This data describes a binding interaction between two proteins.

Sequence of the first protein:
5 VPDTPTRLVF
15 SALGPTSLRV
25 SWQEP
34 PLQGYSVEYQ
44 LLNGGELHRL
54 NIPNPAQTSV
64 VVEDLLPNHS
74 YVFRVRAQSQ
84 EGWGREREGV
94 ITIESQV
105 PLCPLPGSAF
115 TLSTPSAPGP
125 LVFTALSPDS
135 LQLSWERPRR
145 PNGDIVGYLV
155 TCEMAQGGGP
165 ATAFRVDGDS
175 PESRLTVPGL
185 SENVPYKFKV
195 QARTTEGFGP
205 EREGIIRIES

Sequence of the second protein:
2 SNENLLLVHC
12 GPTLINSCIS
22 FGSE

Contacts between the two chains:
Residue I210 in the first protein interacts with residue N5 in the second protein (closest heavy-atom distance 3.2 Å).
Residue R206 in the first protein contacts residue C19 in the second protein (closest heavy-atom distance 3.2 Å).
Residue L12 in the first protein is in contact with residue S21 in the second protein (closest heavy-atom distance 3.3 Å).
Residue T115 in the first protein contacts residue L15 in the second protein (closest heavy-atom distance 3.6 Å).
Residue F14 in the first protein interacts with residue F22 in the second protein (closest heavy-atom distance 3.5 Å).
Residue F127 in the first protein contacts residue I16 in the second protein (closest heavy-atom distance 3.5 Å).
Residue E213 in the first protein is in contact with residue L8 in the second protein (closest heavy-atom distance 3.6 Å).
Residue A129 in the first protein contacts residue H10 in the second protein (closest heavy-atom distance 3.6 Å).
Residue F14 in the first protein interacts with residue C19 in the second protein (closest heavy-atom distance 3.1 Å).
Residue V126 in the first protein is in contact with residue P13 in the second protein (closest heavy-atom distance 3.5 Å).
Residue F14 in the first protein is in contact with residue I20 in the second protein (closest heavy-atom distance 2.8 Å).
Residue E207 in the first protein is in contact with residue C19 in the second protein (closest heavy-atom distance 2.9 Å).
Residue R11 in the first protein contacts residue S21 in the second protein (closest heavy-atom distance 3.4 Å).
Residue F127 in the first protein is in contact with residue L7 in the second protein (closest heavy-atom distance 3.5 Å).
Residue R11 in the first protein interacts with residue E25 in the second protein (closest heavy-atom distance 3.5 Å).
Residue G111 in the first protein is in contact with residue N17 in the second protein (closest heavy-atom distance 3.0 Å).
Residue F127 in the first protein interacts with residue T14 in the second protein (closest heavy-atom distance 2.7 Å).
Residue F114 in the first protein interacts with residue N17 in the second protein (closest heavy-atom distance 3.2 Å).
Residue C107 in the first protein contacts residue C11 in the second protein (closest heavy-atom distance 2.0 Å).
Residue C107 in the first protein interacts with residue P13 in the second protein (closest heavy-atom distance 3.2 Å).
Residue A129 in the first protein is in contact with residue V9 in the second protein (closest heavy-atom distance 3.7 Å).
Residue E205 in the first protein is in contact with residue I20 in the second protein (closest heavy-atom distance 3.2 Å).
Residue I212 in the first protein interacts with residue L7 in the second protein (closest heavy-atom distance 3.6 Å).
Residue E205 in the first protein interacts with residue S21 in the second protein (closest heavy-atom distance 2.9 Å).
Residue R206 in the first protein is in contact with residue I20 in the second protein (closest heavy-atom distance 3.5 Å).
Residue E207 in the first protein contacts residue S21 in the second protein (closest heavy-atom distance 3.1 Å).
Residue L109 in the first protein contacts residue L15 in the second protein (closest heavy-atom distance 3.3 Å).
Residue E213 in the first protein contacts residue L6 in the second protein (closest heavy-atom distance 3.4 Å).
Residue R211 in the first protein contacts residue L7 in the second protein (closest heavy-atom distance 2.8 Å).
Residue T10 in the first protein interacts with residue G23 in the second protein (closest heavy-atom distance 3.6 Å).
Residue T128 in the first protein interacts with residue P13 in the second protein (closest heavy-atom distance 3.3 Å).
Residue S112 in the first protein is in contact with residue L15 in the second protein (closest heavy-atom distance 3.2 Å).
Residue Q27 in the first protein interacts with residue E25 in the second protein (closest heavy-atom distance 3.7 Å).
Residue R11 in the first protein interacts with residue S24 in the second protein (closest heavy-atom distance 3.6 Å).
Residue P189 in the first protein contacts residue E4 in the second protein (closest heavy-atom distance 3.6 Å).
Residue V13 in the first protein is in contact with residue I20 in the second protein (closest heavy-atom distance 3.4 Å).
Residue E205 in the first protein contacts residue C19 in the second protein (closest heavy-atom distance 3.7 Å).
Residue E213 in the first protein interacts with residue V9 in the second protein (closest heavy-atom distance 3.2 Å).
Residue P204 in the first protein is in contact with residue S21 in the second protein (closest heavy-atom distance 3.5 Å).
Residue C107 in the first protein contacts residue T14 in the second protein (closest heavy-atom distance 3.2 Å).
Residue L125 in the first protein is in contact with residue I16 in the second protein (closest heavy-atom distance 3.2 Å).
Residue R211 in the first protein interacts with residue N5 in the second protein (closest heavy-atom distance 3.0 Å).
Residue R211 in the first protein contacts residue L6 in the second protein (closest heavy-atom distance 3.4 Å).
Residue I209 in the first protein interacts with residue N3 in the second protein (closest heavy-atom distance 3.3 Å).
Residue P110 in the first protein contacts residue N17 in the second protein (closest heavy-atom distance 3.4 Å).
Residue F127 in the first protein contacts residue G12 in the second protein (closest heavy-atom distance 3.6 Å).
Residue P204 in the first protein contacts residue F22 in the second protein (closest heavy-atom distance 3.6 Å).
Residue I209 in the first protein is in contact with residue N5 in the second protein (closest heavy-atom distance 2.9 Å).
Residue R11 in the first protein is in contact with residue F22 in the second protein (closest heavy-atom distance 3.3 Å).
Residue E207 in the first protein contacts residue S18 in the second protein (closest heavy-atom distance 3.0 Å).
Residue P124 in the first protein contacts residue L15 in the second protein (closest heavy-atom distance 3.3 Å).
Residue L12 in the first protein contacts residue F22 in the second protein (closest heavy-atom distance 2.8 Å).
Residue Q160 in the first protein interacts with residue E4 in the second protein (closest heavy-atom distance 3.6 Å).
Residue V126 in the first protein is in contact with residue T14 in the second protein (closest heavy-atom distance 3.4 Å).
Residue E213 in the first protein interacts with residue L7 in the second protein (closest heavy-atom distance 2.7 Å).
Residue L106 in the first protein is in contact with residue P13 in the second protein (closest heavy-atom distance 3.4 Å).
Residue F127 in the first protein is in contact with residue P13 in the second protein (closest heavy-atom distance 3.5 Å).
Residue T10 in the first protein interacts with residue S24 in the second protein (closest heavy-atom distance 3.4 Å).
Residue R211 in the first protein contacts residue E4 in the second protein (closest heavy-atom distance 2.6 Å).
Residue R206 in the first protein contacts residue S18 in the second protein (closest heavy-atom distance 3.1 Å).